Sequence of protein 1:
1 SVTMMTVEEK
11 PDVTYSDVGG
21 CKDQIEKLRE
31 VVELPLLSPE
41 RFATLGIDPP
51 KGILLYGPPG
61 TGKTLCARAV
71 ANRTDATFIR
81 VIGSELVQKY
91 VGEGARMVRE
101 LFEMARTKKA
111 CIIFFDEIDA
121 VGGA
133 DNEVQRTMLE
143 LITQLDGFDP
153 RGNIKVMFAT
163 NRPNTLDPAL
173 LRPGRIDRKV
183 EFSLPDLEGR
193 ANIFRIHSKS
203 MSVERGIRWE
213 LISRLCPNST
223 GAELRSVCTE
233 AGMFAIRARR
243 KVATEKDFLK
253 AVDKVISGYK

This data describes a binding interaction between two proteins.

Sequence of protein 2:
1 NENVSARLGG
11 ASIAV

Residue-level contacts at the interface:
Residue K89 in protein 1 interacts with residue V4 in protein 2 (closest heavy-atom distance 4.1 Å).
Residue D133 in protein 1 is in contact with residue R7 in protein 2 (closest heavy-atom distance 4.8 Å).
Residue Y90 in protein 1 interacts with residue V4 in protein 2 (closest heavy-atom distance 3.4 Å).